Sequence of the second protein:
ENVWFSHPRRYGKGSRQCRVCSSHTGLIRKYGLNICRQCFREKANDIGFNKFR

Residue-level contacts at the interface:
Residue R143 in the first protein contacts residue R44 in the second protein (closest heavy-atom distance 5.0 Å).
Residue K128 in the first protein interacts with residue R56 in the second protein (closest heavy-atom distance 3.8 Å).
Residue K127 in the first protein interacts with residue R56 in the second protein (closest heavy-atom distance 4.4 Å).
Residue K128 in the first protein is in contact with residue F55 in the second protein (closest heavy-atom distance 3.6 Å).
Residue G131 in the first protein contacts residue R56 in the second protein (closest heavy-atom distance 4.3 Å).

The following describes two proteins that form a bound complex.

Sequence of the first protein:
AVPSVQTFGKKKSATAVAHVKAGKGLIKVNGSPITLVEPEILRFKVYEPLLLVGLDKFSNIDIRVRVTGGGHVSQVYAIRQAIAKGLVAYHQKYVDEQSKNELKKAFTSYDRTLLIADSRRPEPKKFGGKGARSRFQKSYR